This data describes a binding interaction between two proteins.

Contacts between the two chains:
Residue D25 in chain B is in contact with residue I6 in chain A (closest heavy-atom distance 4.0 Å).
Residue S20 in chain B interacts with residue V5 in chain A (closest heavy-atom distance 3.0 Å).
Residue A65 in chain B is in contact with residue V4 in chain A (closest heavy-atom distance 3.0 Å).
Residue V33 in chain B is in contact with residue R9 in chain A (closest heavy-atom distance 3.3 Å).
Residue T10 in chain B interacts with residue G8 in chain A (closest heavy-atom distance 3.3 Å).
Residue Q34 in chain B is in contact with residue G8 in chain A (closest heavy-atom distance 3.8 Å).
Residue V107 in chain B interacts with residue I10 in chain A (closest heavy-atom distance 4.0 Å).
Residue I3 in chain B contacts residue S13 in chain A (closest heavy-atom distance 3.8 Å).
Residue T10 in chain B is in contact with residue V7 in chain A (closest heavy-atom distance 2.9 Å).
Residue L36 in chain B contacts residue I6 in chain A (closest heavy-atom distance 3.7 Å).
Residue T10 in chain B is in contact with residue I6 in chain A (closest heavy-atom distance 3.6 Å).
Residue T4 in chain B is in contact with residue L12 in chain A (closest heavy-atom distance 3.9 Å).
Residue S37 in chain B is in contact with residue V5 in chain A (closest heavy-atom distance 2.8 Å).
Residue V33 in chain B contacts residue I10 in chain A (closest heavy-atom distance 2.9 Å).
Residue T10 in chain B is in contact with residue R9 in chain A (closest heavy-atom distance 3.8 Å).
Residue Y6 in chain B interacts with residue I10 in chain A (closest heavy-atom distance 3.3 Å).
Residue Q28 in chain B contacts residue R9 in chain A (closest heavy-atom distance 3.1 Å).
Residue L64 in chain B interacts with residue V4 in chain A (closest heavy-atom distance 3.6 Å).
Residue S7 in chain B interacts with residue R9 in chain A (closest heavy-atom distance 3.2 Å).
Residue Q34 in chain B is in contact with residue R9 in chain A (closest heavy-atom distance 3.7 Å).
Residue M94 in chain B is in contact with residue L12 in chain A (closest heavy-atom distance 3.7 Å).
Residue L36 in chain B contacts residue V4 in chain A (closest heavy-atom distance 3.8 Å).
Residue V35 in chain B contacts residue V7 in chain A (closest heavy-atom distance 2.9 Å).
Residue A65 in chain B interacts with residue S3 in chain A (closest heavy-atom distance 3.8 Å).
Residue E32 in chain B is in contact with residue L12 in chain A (closest heavy-atom distance 2.6 Å).
Residue V35 in chain B interacts with residue V5 in chain A (closest heavy-atom distance 3.9 Å).
Residue T4 in chain B is in contact with residue I11 in chain A (closest heavy-atom distance 3.9 Å).
Residue C16 in chain B interacts with residue V7 in chain A (closest heavy-atom distance 3.6 Å).
Residue Q34 in chain B is in contact with residue I6 in chain A (closest heavy-atom distance 3.4 Å).
Residue A5 in chain B contacts residue I11 in chain A (closest heavy-atom distance 3.3 Å).
Residue V35 in chain B contacts residue R9 in chain A (closest heavy-atom distance 3.8 Å).
Residue G31 in chain B is in contact with residue I10 in chain A (closest heavy-atom distance 3.6 Å).
Residue T63 in chain B interacts with residue S3 in chain A (closest heavy-atom distance 2.7 Å).
Residue Q8 in chain B contacts residue G8 in chain A (closest heavy-atom distance 3.2 Å).
Residue E32 in chain B is in contact with residue I10 in chain A (closest heavy-atom distance 3.3 Å).
Residue C16 in chain B is in contact with residue V5 in chain A (closest heavy-atom distance 3.5 Å).
Residue T4 in chain B interacts with residue S13 in chain A (closest heavy-atom distance 2.8 Å).
Residue V35 in chain B is in contact with residue G8 in chain A (closest heavy-atom distance 2.8 Å).
Residue T19 in chain B contacts residue V5 in chain A (closest heavy-atom distance 3.8 Å).
Residue G23 in chain B contacts residue S3 in chain A (closest heavy-atom distance 3.6 Å).
Residue R11 in chain B interacts with residue I6 in chain A (closest heavy-atom distance 3.6 Å).
Residue S20 in chain B interacts with residue G2 in chain A (closest heavy-atom distance 3.6 Å).
Residue D30 in chain B contacts residue R9 in chain A (closest heavy-atom distance 3.2 Å).
Residue K62 in chain B interacts with residue G2 in chain A (closest heavy-atom distance 3.3 Å).
Residue P70 in chain B contacts residue S3 in chain A (closest heavy-atom distance 3.8 Å).
Residue A5 in chain B is in contact with residue I10 in chain A (closest heavy-atom distance 3.9 Å).
Residue T38 in chain B interacts with residue V4 in chain A (closest heavy-atom distance 3.8 Å).
Residue V35 in chain B contacts residue I6 in chain A (closest heavy-atom distance 3.5 Å).
Residue S20 in chain B interacts with residue S3 in chain A (closest heavy-atom distance 2.9 Å).
Residue T108 in chain B is in contact with residue I10 in chain A (closest heavy-atom distance 3.5 Å).
Residue R11 in chain B contacts residue V7 in chain A (closest heavy-atom distance 3.3 Å).
Residue E32 in chain B contacts residue I11 in chain A (closest heavy-atom distance 3.6 Å).
Residue S37 in chain B contacts residue V4 in chain A (closest heavy-atom distance 3.8 Å).
Residue K62 in chain B is in contact with residue V4 in chain A (closest heavy-atom distance 3.8 Å).
Residue A5 in chain B contacts residue L12 in chain A (closest heavy-atom distance 3.7 Å).
Residue L36 in chain B interacts with residue V5 in chain A (closest heavy-atom distance 3.3 Å).
Residue Q9 in chain B contacts residue V7 in chain A (closest heavy-atom distance 3.8 Å).
Residue T63 in chain B is in contact with residue V4 in chain A (closest heavy-atom distance 2.9 Å).
Residue Y6 in chain B interacts with residue I11 in chain A (closest heavy-atom distance 2.8 Å).
Residue Q8 in chain B is in contact with residue R9 in chain A (closest heavy-atom distance 2.8 Å).

Sequence of chain B:
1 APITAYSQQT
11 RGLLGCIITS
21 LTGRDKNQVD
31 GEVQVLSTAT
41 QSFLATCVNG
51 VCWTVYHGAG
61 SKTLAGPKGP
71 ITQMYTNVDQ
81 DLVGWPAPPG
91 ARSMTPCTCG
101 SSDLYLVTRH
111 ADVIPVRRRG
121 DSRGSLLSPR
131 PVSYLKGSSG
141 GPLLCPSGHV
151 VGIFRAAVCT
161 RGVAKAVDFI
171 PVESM

Sequence of chain A:
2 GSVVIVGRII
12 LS